Sequence of the second protein:
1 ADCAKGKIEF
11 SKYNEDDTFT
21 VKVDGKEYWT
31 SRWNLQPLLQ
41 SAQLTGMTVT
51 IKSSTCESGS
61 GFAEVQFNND

Residue-level contacts at the interface:
Residue E6 in the first protein interacts with residue A1 in the second protein (closest heavy-atom distance 2.6 Å).
Residue G76 in the first protein contacts residue G59 in the second protein (closest heavy-atom distance 2.3 Å).
Residue L39 in the first protein is in contact with residue S53 in the second protein (closest heavy-atom distance 2.6 Å).
Residue T35 in the first protein contacts residue T55 in the second protein (closest heavy-atom distance 3.1 Å).
Residue D75 in the first protein interacts with residue W29 in the second protein (closest heavy-atom distance 1.9 Å).
Residue K2 in the first protein interacts with residue D2 in the second protein (closest heavy-atom distance 3.5 Å).
Residue I65 in the first protein contacts residue R32 in the second protein (closest heavy-atom distance 2.3 Å).
Residue R9 in the first protein contacts residue C3 in the second protein (closest heavy-atom distance 2.1 Å).
Residue H38 in the first protein contacts residue S54 in the second protein (closest heavy-atom distance 3.5 Å).
Residue S31 in the first protein is in contact with residue E64 in the second protein (closest heavy-atom distance 3.4 Å).
Residue D75 in the first protein contacts residue G59 in the second protein (closest heavy-atom distance 3.1 Å).
Residue R9 in the first protein contacts residue D2 in the second protein (closest heavy-atom distance 1.3 Å).
Residue V42 in the first protein contacts residue T55 in the second protein (closest heavy-atom distance 2.1 Å).
Residue D30 in the first protein contacts residue A1 in the second protein (closest heavy-atom distance 2.1 Å).
Residue G44 in the first protein interacts with residue E57 in the second protein (closest heavy-atom distance 1.4 Å).
Residue D109 in the first protein interacts with residue D16 in the second protein (closest heavy-atom distance 2.0 Å).
Residue K67 in the first protein is in contact with residue W29 in the second protein (closest heavy-atom distance 2.3 Å).
Residue N32 in the first protein is in contact with residue E64 in the second protein (closest heavy-atom distance 2.6 Å).
Residue L39 in the first protein contacts residue T55 in the second protein (closest heavy-atom distance 1.5 Å).
Residue V42 in the first protein contacts residue E57 in the second protein (closest heavy-atom distance 1.8 Å).
Residue V42 in the first protein contacts residue G59 in the second protein (closest heavy-atom distance 3.5 Å).
Residue R141 in the first protein contacts residue E15 in the second protein (closest heavy-atom distance 3.3 Å).
Residue A40 in the first protein interacts with residue E57 in the second protein (closest heavy-atom distance 2.8 Å).
Residue G33 in the first protein is in contact with residue S54 in the second protein (closest heavy-atom distance 2.7 Å).
Residue D63 in the first protein interacts with residue S54 in the second protein (closest heavy-atom distance 2.4 Å).
Residue R43 in the first protein contacts residue G59 in the second protein (closest heavy-atom distance 3.4 Å).
Residue H45 in the first protein contacts residue E57 in the second protein (closest heavy-atom distance 2.3 Å).
Residue R34 in the first protein contacts residue S54 in the second protein (closest heavy-atom distance 1.0 Å).
Residue H78 in the first protein interacts with residue S58 in the second protein (closest heavy-atom distance 2.1 Å).
Residue L39 in the first protein is in contact with residue C56 in the second protein (closest heavy-atom distance 2.1 Å).
Residue L108 in the first protein is in contact with residue D16 in the second protein (closest heavy-atom distance 0.6 Å).
Residue R43 in the first protein interacts with residue S58 in the second protein (closest heavy-atom distance 0.3 Å).
Residue H78 in the first protein is in contact with residue E57 in the second protein (closest heavy-atom distance 3.1 Å).
Residue A41 in the first protein is in contact with residue E57 in the second protein (closest heavy-atom distance 3.1 Å).
Residue R43 in the first protein interacts with residue C56 in the second protein (closest heavy-atom distance 2.3 Å).
Residue R34 in the first protein interacts with residue S53 in the second protein (closest heavy-atom distance 1.6 Å).
Residue V42 in the first protein interacts with residue S60 in the second protein (closest heavy-atom distance 1.1 Å).
Residue R142 in the first protein contacts residue E15 in the second protein (closest heavy-atom distance 0.9 Å).
Residue T35 in the first protein contacts residue S54 in the second protein (closest heavy-atom distance 2.9 Å).
Residue L39 in the first protein interacts with residue E57 in the second protein (closest heavy-atom distance 2.2 Å).
Residue V42 in the first protein contacts residue S58 in the second protein (closest heavy-atom distance 2.3 Å).
Residue R34 in the first protein interacts with residue G61 in the second protein (closest heavy-atom distance 3.5 Å).
Residue R142 in the first protein contacts residue D16 in the second protein (closest heavy-atom distance 1.5 Å).
Residue H144 in the first protein interacts with residue E15 in the second protein (closest heavy-atom distance 2.6 Å).
Residue L5 in the first protein interacts with residue A1 in the second protein (closest heavy-atom distance 2.2 Å).
Residue H38 in the first protein interacts with residue T55 in the second protein (closest heavy-atom distance 1.1 Å).
Residue R43 in the first protein interacts with residue E57 in the second protein (closest heavy-atom distance 0.3 Å).
Residue D109 in the first protein contacts residue T18 in the second protein (closest heavy-atom distance 3.2 Å).
Residue L37 in the first protein is in contact with residue T55 in the second protein (closest heavy-atom distance 3.3 Å).
Residue R141 in the first protein is in contact with residue D17 in the second protein (closest heavy-atom distance 3.4 Å).
Residue R9 in the first protein is in contact with residue C56 in the second protein (closest heavy-atom distance 1.1 Å).
Residue R9 in the first protein contacts residue A1 in the second protein (closest heavy-atom distance 1.8 Å).
Residue K2 in the first protein contacts residue A1 in the second protein (closest heavy-atom distance 2.8 Å).
Residue V42 in the first protein is in contact with residue G61 in the second protein (closest heavy-atom distance 3.0 Å).
Residue R142 in the first protein is in contact with residue N14 in the second protein (closest heavy-atom distance 1.7 Å).
Residue E6 in the first protein interacts with residue D2 in the second protein (closest heavy-atom distance 2.5 Å).
Residue R34 in the first protein contacts residue T55 in the second protein (closest heavy-atom distance 2.5 Å).
Residue L72 in the first protein is in contact with residue T55 in the second protein (closest heavy-atom distance 3.4 Å).
Residue L39 in the first protein contacts residue S54 in the second protein (closest heavy-atom distance 0.8 Å).
Residue G143 in the first protein interacts with residue E15 in the second protein (closest heavy-atom distance 1.8 Å).

Sequence of the first protein:
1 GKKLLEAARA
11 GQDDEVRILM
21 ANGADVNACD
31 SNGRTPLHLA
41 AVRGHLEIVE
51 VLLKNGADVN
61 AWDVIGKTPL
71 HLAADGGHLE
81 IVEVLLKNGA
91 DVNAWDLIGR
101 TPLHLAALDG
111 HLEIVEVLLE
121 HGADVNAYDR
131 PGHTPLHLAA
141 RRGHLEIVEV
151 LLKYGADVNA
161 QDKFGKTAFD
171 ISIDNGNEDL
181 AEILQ

The following describes two proteins that form a bound complex.